These two protein chains interact to form a complex.

Contacts between the two chains:
Residue L70 in the first protein interacts with residue W64 in the second protein (closest heavy-atom distance 3.7 Å).
Residue Y132 in the first protein contacts residue H58 in the second protein (closest heavy-atom distance 4.3 Å).
Residue Y272 in the first protein is in contact with residue R57 in the second protein (closest heavy-atom distance 3.9 Å).
Residue L486 in the first protein is in contact with residue R57 in the second protein (closest heavy-atom distance 4.0 Å).
Residue L488 in the first protein interacts with residue P49 in the second protein (closest heavy-atom distance 4.7 Å).
Residue Y487 in the first protein is in contact with residue I47 in the second protein (closest heavy-atom distance 3.0 Å).
Residue Y401 in the first protein contacts residue W43 in the second protein (closest heavy-atom distance 5.0 Å).
Residue L488 in the first protein contacts residue R57 in the second protein (closest heavy-atom distance 4.1 Å).
Residue H69 in the first protein is in contact with residue R63 in the second protein (closest heavy-atom distance 3.4 Å).
Residue Y487 in the first protein contacts residue R57 in the second protein (closest heavy-atom distance 3.6 Å).
Residue L488 in the first protein interacts with residue F55 in the second protein (closest heavy-atom distance 4.2 Å).
Residue D196 in the first protein contacts residue A60 in the second protein (closest heavy-atom distance 3.6 Å).
Residue I328 in the first protein interacts with residue P46 in the second protein (closest heavy-atom distance 3.4 Å).
Residue Y275 in the first protein interacts with residue F52 in the second protein (closest heavy-atom distance 3.0 Å).
Residue D79 in the first protein contacts residue R57 in the second protein (closest heavy-atom distance 3.5 Å).
Residue Y275 in the first protein interacts with residue W53 in the second protein (closest heavy-atom distance 4.9 Å).
Residue Y272 in the first protein contacts residue F52 in the second protein (closest heavy-atom distance 4.2 Å).
Residue K200 in the first protein interacts with residue W53 in the second protein (closest heavy-atom distance 3.7 Å).
Residue K200 in the first protein contacts residue H58 in the second protein (closest heavy-atom distance 4.3 Å).
Residue L70 in the first protein interacts with residue Q61 in the second protein (closest heavy-atom distance 5.0 Å).
Residue N73 in the first protein interacts with residue A60 in the second protein (closest heavy-atom distance 2.5 Å).
Residue I331 in the first protein interacts with residue I47 in the second protein (closest heavy-atom distance 3.7 Å).
Residue I271 in the first protein contacts residue R48 in the second protein (closest heavy-atom distance 3.1 Å).
Residue E329 in the first protein interacts with residue M42 in the second protein (closest heavy-atom distance 4.7 Å).
Residue N73 in the first protein interacts with residue N59 in the second protein (closest heavy-atom distance 4.8 Å).
Residue Y487 in the first protein contacts residue H58 in the second protein (closest heavy-atom distance 3.4 Å).
Residue L70 in the first protein interacts with residue A60 in the second protein (closest heavy-atom distance 3.7 Å).
Residue D196 in the first protein is in contact with residue N59 in the second protein (closest heavy-atom distance 2.9 Å).
Residue Q197 in the first protein interacts with residue Q61 in the second protein (closest heavy-atom distance 2.9 Å).
Residue N74 in the first protein interacts with residue W64 in the second protein (closest heavy-atom distance 3.5 Å).
Residue L486 in the first protein contacts residue H58 in the second protein (closest heavy-atom distance 3.7 Å).
Residue Y272 in the first protein contacts residue H58 in the second protein (closest heavy-atom distance 4.0 Å).
Residue D196 in the first protein contacts residue R57 in the second protein (closest heavy-atom distance 4.8 Å).
Residue G326 in the first protein is in contact with residue I47 in the second protein (closest heavy-atom distance 3.6 Å).
Residue S485 in the first protein contacts residue R57 in the second protein (closest heavy-atom distance 3.1 Å).
Residue Y487 in the first protein contacts residue P49 in the second protein (closest heavy-atom distance 3.6 Å).
Residue A199 in the first protein is in contact with residue F52 in the second protein (closest heavy-atom distance 4.5 Å).
Residue F270 in the first protein contacts residue R48 in the second protein (closest heavy-atom distance 3.6 Å).
Residue I328 in the first protein contacts residue I47 in the second protein (closest heavy-atom distance 3.3 Å).
Residue Y275 in the first protein contacts residue R48 in the second protein (closest heavy-atom distance 3.2 Å).
Residue Y487 in the first protein is in contact with residue F55 in the second protein (closest heavy-atom distance 3.7 Å).
Residue R77 in the first protein contacts residue R57 in the second protein (closest heavy-atom distance 2.7 Å).
Residue D196 in the first protein contacts residue H58 in the second protein (closest heavy-atom distance 2.8 Å).
Residue I271 in the first protein interacts with residue I47 in the second protein (closest heavy-atom distance 4.6 Å).
Residue N73 in the first protein contacts residue Q61 in the second protein (closest heavy-atom distance 4.2 Å).
Residue E329 in the first protein contacts residue W43 in the second protein (closest heavy-atom distance 3.3 Å).
Residue S274 in the first protein interacts with residue R48 in the second protein (closest heavy-atom distance 2.8 Å).
Residue L70 in the first protein contacts residue R63 in the second protein (closest heavy-atom distance 3.9 Å).
Residue F71 in the first protein interacts with residue W64 in the second protein (closest heavy-atom distance 4.3 Å).
Residue Y487 in the first protein is in contact with residue R48 in the second protein (closest heavy-atom distance 3.8 Å).
Residue Y487 in the first protein is in contact with residue F52 in the second protein (closest heavy-atom distance 3.3 Å).
Residue F404 in the first protein interacts with residue W43 in the second protein (closest heavy-atom distance 3.6 Å).
Residue K200 in the first protein is in contact with residue N59 in the second protein (closest heavy-atom distance 3.7 Å).
Residue T203 in the first protein contacts residue W53 in the second protein (closest heavy-atom distance 3.0 Å).
Residue H480 in the first protein is in contact with residue M42 in the second protein (closest heavy-atom distance 4.0 Å).
Residue T327 in the first protein contacts residue I47 in the second protein (closest heavy-atom distance 3.3 Å).
Residue R77 in the first protein is in contact with residue A60 in the second protein (closest heavy-atom distance 3.3 Å).
Residue R77 in the first protein is in contact with residue H58 in the second protein (closest heavy-atom distance 4.6 Å).
Residue I328 in the first protein interacts with residue L45 in the second protein (closest heavy-atom distance 3.4 Å).

Sequence of the first protein:
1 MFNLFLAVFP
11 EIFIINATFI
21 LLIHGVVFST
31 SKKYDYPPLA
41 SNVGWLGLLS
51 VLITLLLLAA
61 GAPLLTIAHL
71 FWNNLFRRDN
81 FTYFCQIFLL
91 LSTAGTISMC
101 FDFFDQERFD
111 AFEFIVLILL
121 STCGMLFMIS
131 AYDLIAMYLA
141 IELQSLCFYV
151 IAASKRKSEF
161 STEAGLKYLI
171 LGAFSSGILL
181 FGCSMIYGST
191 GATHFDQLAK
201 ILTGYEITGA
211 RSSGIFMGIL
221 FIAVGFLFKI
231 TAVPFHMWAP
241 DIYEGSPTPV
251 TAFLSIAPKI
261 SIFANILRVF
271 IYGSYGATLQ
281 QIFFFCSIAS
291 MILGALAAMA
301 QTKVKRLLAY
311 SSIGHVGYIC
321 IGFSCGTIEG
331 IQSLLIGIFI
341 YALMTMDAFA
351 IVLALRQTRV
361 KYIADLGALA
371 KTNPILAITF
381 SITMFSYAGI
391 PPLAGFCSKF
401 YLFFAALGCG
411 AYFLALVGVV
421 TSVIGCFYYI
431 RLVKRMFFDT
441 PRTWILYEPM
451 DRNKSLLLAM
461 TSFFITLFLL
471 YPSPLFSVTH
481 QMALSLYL

Sequence of the second protein:
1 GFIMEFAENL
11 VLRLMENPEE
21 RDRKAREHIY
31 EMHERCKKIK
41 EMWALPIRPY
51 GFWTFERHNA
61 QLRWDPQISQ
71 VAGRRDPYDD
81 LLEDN